Contacts between the two chains:
Residue H7 in protein 2 interacts with residue R7 in protein 1 (closest heavy-atom distance 3.4 Å).
Residue L3 in protein 2 interacts with residue V2 in protein 1 (closest heavy-atom distance 3.6 Å).
Residue D8 in protein 2 is in contact with residue R7 in protein 1 (closest heavy-atom distance 3.4 Å).
Residue E11 in protein 2 is in contact with residue R7 in protein 1 (closest heavy-atom distance 3.4 Å).
Residue L3 in protein 2 contacts residue F4 in protein 1 (closest heavy-atom distance 3.8 Å).
Residue I4 in protein 2 is in contact with residue V2 in protein 1 (closest heavy-atom distance 4.2 Å).
Residue H7 in protein 2 is in contact with residue F4 in protein 1 (closest heavy-atom distance 2.9 Å).
Residue L3 in protein 2 is in contact with residue K1 in protein 1 (closest heavy-atom distance 4.0 Å).
Residue H7 in protein 2 contacts residue G3 in protein 1 (closest heavy-atom distance 4.3 Å).

These two protein chains interact to form a complex.

Sequence of protein 1:
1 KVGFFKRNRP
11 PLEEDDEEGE

Sequence of protein 2:
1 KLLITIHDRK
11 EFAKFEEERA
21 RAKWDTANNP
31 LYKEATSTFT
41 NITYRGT